Sequence of chain A:
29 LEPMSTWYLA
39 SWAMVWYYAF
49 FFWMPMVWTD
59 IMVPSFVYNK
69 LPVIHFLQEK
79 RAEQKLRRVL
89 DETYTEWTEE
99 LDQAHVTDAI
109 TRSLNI

These two protein chains interact to form a complex.

Contacts between the two chains:
Residue Y83 in chain B contacts residue M32 in chain A (closest heavy-atom distance 3.6 Å).
Residue G54 in chain B contacts residue M60 in chain A (closest heavy-atom distance 4.0 Å).
Residue L57 in chain B interacts with residue F64 in chain A (closest heavy-atom distance 3.7 Å).
Residue L3 in chain B is in contact with residue S39 in chain A (closest heavy-atom distance 3.2 Å).
Residue N81 in chain B is in contact with residue E30 in chain A (closest heavy-atom distance 2.7 Å).
Residue S24 in chain B is in contact with residue Y66 in chain A (closest heavy-atom distance 3.9 Å).
Residue N81 in chain B is in contact with residue P31 in chain A (closest heavy-atom distance 2.9 Å).
Residue L80 in chain B contacts residue P31 in chain A (closest heavy-atom distance 3.6 Å).
Residue L59 in chain B is in contact with residue W44 in chain A (closest heavy-atom distance 3.6 Å).
Residue W23 in chain B interacts with residue P62 in chain A (closest heavy-atom distance 3.6 Å).
Residue L65 in chain B interacts with residue W51 in chain A (closest heavy-atom distance 3.9 Å).
Residue L84 in chain B contacts residue W44 in chain A (closest heavy-atom distance 4.0 Å).
Residue R25 in chain B contacts residue Y66 in chain A (closest heavy-atom distance 3.4 Å).
Residue F5 in chain B interacts with residue V43 in chain A (closest heavy-atom distance 3.9 Å).
Residue W23 in chain B contacts residue Y66 in chain A (closest heavy-atom distance 3.7 Å).
Residue N81 in chain B contacts residue S33 in chain A (closest heavy-atom distance 3.6 Å).
Residue F156 in chain B is in contact with residue L29 in chain A (closest heavy-atom distance 4.0 Å).
Residue L55 in chain B contacts residue M52 in chain A (closest heavy-atom distance 3.8 Å).
Residue M1 in chain B is in contact with residue W35 in chain A (closest heavy-atom distance 3.5 Å).
Residue W62 in chain B is in contact with residue A47 in chain A (closest heavy-atom distance 3.7 Å).
Residue F5 in chain B is in contact with residue W40 in chain A (closest heavy-atom distance 3.6 Å).
Residue W62 in chain B interacts with residue W44 in chain A (closest heavy-atom distance 3.7 Å).
Residue F58 in chain B is in contact with residue W51 in chain A (closest heavy-atom distance 3.6 Å).
Residue L16 in chain B contacts residue W51 in chain A (closest heavy-atom distance 3.9 Å).
Residue R25 in chain B interacts with residue N67 in chain A (closest heavy-atom distance 2.6 Å).
Residue C87 in chain B interacts with residue Y45 in chain A (closest heavy-atom distance 3.7 Å).
Residue L61 in chain B contacts residue V55 in chain A (closest heavy-atom distance 3.8 Å).
Residue L26 in chain B is in contact with residue N67 in chain A (closest heavy-atom distance 2.6 Å).
Residue Y83 in chain B interacts with residue S33 in chain A (closest heavy-atom distance 3.5 Å).
Residue F5 in chain B is in contact with residue S39 in chain A (closest heavy-atom distance 3.2 Å).
Residue R13 in chain B interacts with residue W51 in chain A (closest heavy-atom distance 3.6 Å).
Residue F58 in chain B contacts residue M52 in chain A (closest heavy-atom distance 3.6 Å).
Residue N81 in chain B is in contact with residue W40 in chain A (closest heavy-atom distance 3.0 Å).
Residue F2 in chain B is in contact with residue S39 in chain A (closest heavy-atom distance 3.7 Å).
Residue C7 in chain B is in contact with residue V43 in chain A (closest heavy-atom distance 4.0 Å).
Residue F58 in chain B is in contact with residue M60 in chain A (closest heavy-atom distance 3.9 Å).
Residue L82 in chain B contacts residue M32 in chain A (closest heavy-atom distance 4.0 Å).
Residue L55 in chain B contacts residue F48 in chain A (closest heavy-atom distance 3.9 Å).
Residue M1 in chain B is in contact with residue S39 in chain A (closest heavy-atom distance 3.8 Å).
Residue L84 in chain B is in contact with residue A41 in chain A (closest heavy-atom distance 3.6 Å).
Residue Y83 in chain B interacts with residue T34 in chain A (closest heavy-atom distance 3.3 Å).
Residue T78 in chain B is in contact with residue W40 in chain A (closest heavy-atom distance 2.5 Å).
Residue W23 in chain B is in contact with residue V65 in chain A (closest heavy-atom distance 3.6 Å).
Residue N81 in chain B is in contact with residue L37 in chain A (closest heavy-atom distance 3.7 Å).
Residue F148 in chain B interacts with residue P31 in chain A (closest heavy-atom distance 3.7 Å).
Residue L3 in chain B is in contact with residue Y36 in chain A (closest heavy-atom distance 3.4 Å).
Residue L80 in chain B contacts residue W40 in chain A (closest heavy-atom distance 3.8 Å).
Residue I88 in chain B interacts with residue W44 in chain A (closest heavy-atom distance 3.7 Å).
Residue Y20 in chain B interacts with residue I59 in chain A (closest heavy-atom distance 3.9 Å).
Residue L84 in chain B is in contact with residue W40 in chain A (closest heavy-atom distance 3.8 Å).
Residue F148 in chain B is in contact with residue M32 in chain A (closest heavy-atom distance 3.3 Å).
Residue Y83 in chain B contacts residue L37 in chain A (closest heavy-atom distance 3.4 Å).
Residue L57 in chain B is in contact with residue M60 in chain A (closest heavy-atom distance 3.6 Å).
Residue N81 in chain B is in contact with residue M32 in chain A (closest heavy-atom distance 4.0 Å).
Residue W62 in chain B contacts residue W51 in chain A (closest heavy-atom distance 3.7 Å).
Residue L82 in chain B is in contact with residue P31 in chain A (closest heavy-atom distance 2.9 Å).
Residue G54 in chain B is in contact with residue W56 in chain A (closest heavy-atom distance 3.7 Å).
Residue S24 in chain B interacts with residue S63 in chain A (closest heavy-atom distance 2.6 Å).
Residue F58 in chain B is in contact with residue A47 in chain A (closest heavy-atom distance 3.4 Å).
Residue Y20 in chain B is in contact with residue D58 in chain A (closest heavy-atom distance 3.7 Å).

Sequence of chain B:
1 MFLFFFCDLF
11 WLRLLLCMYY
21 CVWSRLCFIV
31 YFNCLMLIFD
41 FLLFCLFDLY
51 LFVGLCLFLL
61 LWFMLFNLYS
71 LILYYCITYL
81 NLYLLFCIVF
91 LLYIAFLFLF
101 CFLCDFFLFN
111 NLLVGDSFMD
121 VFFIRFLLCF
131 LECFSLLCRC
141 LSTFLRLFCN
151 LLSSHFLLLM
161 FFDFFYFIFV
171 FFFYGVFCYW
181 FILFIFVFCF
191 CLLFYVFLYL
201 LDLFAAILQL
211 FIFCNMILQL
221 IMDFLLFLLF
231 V